Contacts between the two chains:
Residue Q59 in chain A interacts with residue I3 in chain B (closest heavy-atom distance 3.6 Å).
Residue V320 in chain A contacts residue L27 in chain B (closest heavy-atom distance 3.7 Å).
Residue G52 in chain A contacts residue G65 in chain B (closest heavy-atom distance 4.8 Å).
Residue P319 in chain A is in contact with residue G62 in chain B (closest heavy-atom distance 4.0 Å).
Residue Q272 in chain A contacts residue A26 in chain B (closest heavy-atom distance 3.6 Å).
Residue P50 in chain A is in contact with residue I3 in chain B (closest heavy-atom distance 4.4 Å).
Residue T276 in chain A interacts with residue T66 in chain B (closest heavy-atom distance 3.3 Å).
Residue R56 in chain A contacts residue E69 in chain B (closest heavy-atom distance 3.2 Å).
Residue D269 in chain A interacts with residue L27 in chain B (closest heavy-atom distance 4.7 Å).
Residue G52 in chain A is in contact with residue C64 in chain B (closest heavy-atom distance 3.2 Å).
Residue T57 in chain A interacts with residue L78 in chain B (closest heavy-atom distance 4.1 Å).
Residue K61 in chain A is in contact with residue E80 in chain B (closest heavy-atom distance 2.8 Å).
Residue A53 in chain A contacts residue I3 in chain B (closest heavy-atom distance 4.4 Å).
Residue M279 in chain A interacts with residue E69 in chain B (closest heavy-atom distance 4.3 Å).
Residue A53 in chain A interacts with residue C64 in chain B (closest heavy-atom distance 3.7 Å).
Residue P50 in chain A is in contact with residue K63 in chain B (closest heavy-atom distance 3.7 Å).
Residue A53 in chain A interacts with residue L78 in chain B (closest heavy-atom distance 4.0 Å).
Residue Q272 in chain A is in contact with residue L27 in chain B (closest heavy-atom distance 3.6 Å).
Residue Q272 in chain A is in contact with residue P23 in chain B (closest heavy-atom distance 3.3 Å).
Residue A53 in chain A contacts residue K63 in chain B (closest heavy-atom distance 2.9 Å).
Residue G52 in chain A is in contact with residue K63 in chain B (closest heavy-atom distance 3.7 Å).
Residue R56 in chain A interacts with residue G65 in chain B (closest heavy-atom distance 4.2 Å).
Residue S317 in chain A is in contact with residue C64 in chain B (closest heavy-atom distance 4.0 Å).
Residue Q59 in chain A is in contact with residue L78 in chain B (closest heavy-atom distance 2.9 Å).
Residue R56 in chain A contacts residue C64 in chain B (closest heavy-atom distance 3.3 Å).
Residue K61 in chain A is in contact with residue I3 in chain B (closest heavy-atom distance 4.0 Å).
Residue N49 in chain A is in contact with residue I3 in chain B (closest heavy-atom distance 4.3 Å).
Residue S317 in chain A is in contact with residue G62 in chain B (closest heavy-atom distance 4.8 Å).
Residue C274 in chain A interacts with residue P23 in chain B (closest heavy-atom distance 3.8 Å).
Residue T270 in chain A contacts residue L27 in chain B (closest heavy-atom distance 4.0 Å).
Residue T57 in chain A contacts residue G65 in chain B (closest heavy-atom distance 4.0 Å).
Residue V320 in chain A interacts with residue P23 in chain B (closest heavy-atom distance 3.6 Å).
Residue P50 in chain A interacts with residue G62 in chain B (closest heavy-atom distance 4.4 Å).
Residue Q59 in chain A contacts residue E79 in chain B (closest heavy-atom distance 4.4 Å).
Residue P319 in chain A is in contact with residue P23 in chain B (closest heavy-atom distance 3.9 Å).
Residue P319 in chain A contacts residue C64 in chain B (closest heavy-atom distance 3.6 Å).
Residue P319 in chain A is in contact with residue V24 in chain B (closest heavy-atom distance 3.8 Å).
Residue E58 in chain A interacts with residue L78 in chain B (closest heavy-atom distance 4.8 Å).
Residue M54 in chain A is in contact with residue I3 in chain B (closest heavy-atom distance 3.9 Å).
Residue R56 in chain A contacts residue T66 in chain B (closest heavy-atom distance 3.0 Å).
Residue T57 in chain A contacts residue V68 in chain B (closest heavy-atom distance 3.9 Å).
Residue V320 in chain A interacts with residue V24 in chain B (closest heavy-atom distance 3.9 Å).
Residue C274 in chain A interacts with residue C64 in chain B (closest heavy-atom distance 4.8 Å).
Residue T276 in chain A is in contact with residue C64 in chain B (closest heavy-atom distance 3.6 Å).
Residue Q272 in chain A is in contact with residue A33 in chain B (closest heavy-atom distance 4.5 Å).
Residue A53 in chain A is in contact with residue G65 in chain B (closest heavy-atom distance 4.8 Å).
Residue C274 in chain A is in contact with residue A21 in chain B (closest heavy-atom distance 4.7 Å).
Residue P319 in chain A contacts residue L60 in chain B (closest heavy-atom distance 4.8 Å).
Residue C274 in chain A interacts with residue T66 in chain B (closest heavy-atom distance 3.5 Å).

Sequence of chain A:
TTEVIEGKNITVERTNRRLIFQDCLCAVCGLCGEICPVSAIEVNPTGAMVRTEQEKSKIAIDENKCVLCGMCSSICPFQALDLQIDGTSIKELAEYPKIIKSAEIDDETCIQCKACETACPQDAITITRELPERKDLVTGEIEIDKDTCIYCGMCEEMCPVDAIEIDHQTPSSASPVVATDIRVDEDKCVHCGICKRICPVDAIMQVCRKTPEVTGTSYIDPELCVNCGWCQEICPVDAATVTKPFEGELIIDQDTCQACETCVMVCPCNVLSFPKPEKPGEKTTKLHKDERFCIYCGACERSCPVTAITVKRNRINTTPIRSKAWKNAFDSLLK

Sequence of chain B:
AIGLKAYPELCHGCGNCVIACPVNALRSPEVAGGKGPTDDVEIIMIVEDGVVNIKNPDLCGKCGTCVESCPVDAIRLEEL

These two protein chains interact to form a complex.